Sequence of the first protein:
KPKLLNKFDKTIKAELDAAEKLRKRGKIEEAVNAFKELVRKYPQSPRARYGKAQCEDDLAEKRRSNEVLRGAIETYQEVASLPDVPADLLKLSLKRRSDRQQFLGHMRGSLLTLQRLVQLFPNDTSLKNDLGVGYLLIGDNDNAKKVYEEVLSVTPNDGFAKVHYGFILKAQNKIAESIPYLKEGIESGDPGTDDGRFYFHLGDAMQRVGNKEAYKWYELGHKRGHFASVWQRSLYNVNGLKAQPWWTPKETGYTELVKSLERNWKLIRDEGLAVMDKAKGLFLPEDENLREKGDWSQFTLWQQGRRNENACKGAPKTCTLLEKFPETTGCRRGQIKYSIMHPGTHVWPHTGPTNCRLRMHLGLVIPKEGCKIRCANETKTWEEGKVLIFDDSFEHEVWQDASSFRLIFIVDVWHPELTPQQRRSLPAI

Sequence of the second protein:
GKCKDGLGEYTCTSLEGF

The following describes two proteins that form a bound complex.

Residue-level contacts at the interface:
Residue Q303 in the first protein interacts with residue K15 in the second protein (closest heavy-atom distance 3.1 Å).
Residue L104 in the first protein contacts residue L28 in the second protein (closest heavy-atom distance 3.6 Å).
Residue D287 in the first protein is in contact with residue K17 in the second protein (closest heavy-atom distance 3.2 Å).
Residue A428 in the first protein interacts with residue C25 in the second protein (closest heavy-atom distance 4.1 Å).
Residue R359 in the first protein interacts with residue D18 in the second protein (closest heavy-atom distance 2.7 Å).
Residue T351 in the first protein interacts with residue L20 in the second protein (closest heavy-atom distance 4.0 Å).
Residue Y236 in the first protein contacts residue T24 in the second protein (closest heavy-atom distance 3.4 Å).
Residue E61 in the first protein interacts with residue F31 in the second protein (closest heavy-atom distance 3.6 Å).
Residue M107 in the first protein is in contact with residue L28 in the second protein (closest heavy-atom distance 3.5 Å).
Residue H350 in the first protein contacts residue D18 in the second protein (closest heavy-atom distance 3.5 Å).
Residue Q102 in the first protein interacts with residue L28 in the second protein (closest heavy-atom distance 3.4 Å).
Residue P353 in the first protein interacts with residue L20 in the second protein (closest heavy-atom distance 3.6 Å).
Residue E288 in the first protein is in contact with residue D18 in the second protein (closest heavy-atom distance 2.8 Å).
Residue F167 in the first protein contacts residue G21 in the second protein (closest heavy-atom distance 3.7 Å).
Residue F103 in the first protein interacts with residue L28 in the second protein (closest heavy-atom distance 3.6 Å).
Residue F167 in the first protein interacts with residue Y23 in the second protein (closest heavy-atom distance 3.6 Å).
Residue Q304 in the first protein is in contact with residue K15 in the second protein (closest heavy-atom distance 3.4 Å).
Residue L104 in the first protein interacts with residue G30 in the second protein (closest heavy-atom distance 3.6 Å).
Residue A60 in the first protein interacts with residue F31 in the second protein (closest heavy-atom distance 3.5 Å).
Residue Q298 in the first protein is in contact with residue D18 in the second protein (closest heavy-atom distance 3.2 Å).
Residue A428 in the first protein is in contact with residue T26 in the second protein (closest heavy-atom distance 3.9 Å).
Residue L137 in the first protein contacts residue Y23 in the second protein (closest heavy-atom distance 4.0 Å).
Residue F103 in the first protein is in contact with residue G30 in the second protein (closest heavy-atom distance 2.9 Å).
Residue R197 in the first protein interacts with residue Y23 in the second protein (closest heavy-atom distance 2.7 Å).
Residue H164 in the first protein contacts residue Y23 in the second protein (closest heavy-atom distance 2.8 Å).
Residue Y236 in the first protein contacts residue L20 in the second protein (closest heavy-atom distance 3.9 Å).
Residue E288 in the first protein interacts with residue C16 in the second protein (closest heavy-atom distance 3.6 Å).
Residue H201 in the first protein is in contact with residue L20 in the second protein (closest heavy-atom distance 3.0 Å).
Residue L137 in the first protein contacts residue T24 in the second protein (closest heavy-atom distance 3.9 Å).
Residue L136 in the first protein is in contact with residue Y23 in the second protein (closest heavy-atom distance 3.9 Å).
Residue R357 in the first protein is in contact with residue K17 in the second protein (closest heavy-atom distance 2.9 Å).
Residue G105 in the first protein contacts residue L28 in the second protein (closest heavy-atom distance 3.0 Å).
Residue Y236 in the first protein contacts residue T26 in the second protein (closest heavy-atom distance 3.7 Å).
Residue F200 in the first protein interacts with residue L20 in the second protein (closest heavy-atom distance 3.8 Å).
Residue L104 in the first protein is in contact with residue E29 in the second protein (closest heavy-atom distance 4.1 Å).
Residue I429 in the first protein is in contact with residue T26 in the second protein (closest heavy-atom distance 3.6 Å).
Residue R359 in the first protein interacts with residue K17 in the second protein (closest heavy-atom distance 3.8 Å).
Residue F103 in the first protein is in contact with residue F31 in the second protein (closest heavy-atom distance 3.7 Å).
Residue R64 in the first protein is in contact with residue F31 in the second protein (closest heavy-atom distance 3.7 Å).
Residue P353 in the first protein contacts residue K17 in the second protein (closest heavy-atom distance 4.0 Å).
Residue N66 in the first protein is in contact with residue F31 in the second protein (closest heavy-atom distance 2.8 Å).
Residue L290 in the first protein contacts residue D18 in the second protein (closest heavy-atom distance 3.8 Å).
Residue V133 in the first protein is in contact with residue Y23 in the second protein (closest heavy-atom distance 3.9 Å).
Residue N66 in the first protein interacts with residue G30 in the second protein (closest heavy-atom distance 3.6 Å).
Residue E288 in the first protein is in contact with residue K15 in the second protein (closest heavy-atom distance 3.8 Å).
Residue N66 in the first protein is in contact with residue E29 in the second protein (closest heavy-atom distance 3.7 Å).
Residue I429 in the first protein interacts with residue C16 in the second protein (closest heavy-atom distance 3.6 Å).
Residue Q335 in the first protein interacts with residue K17 in the second protein (closest heavy-atom distance 3.7 Å).
Residue Y236 in the first protein contacts residue C25 in the second protein (closest heavy-atom distance 2.8 Å).
Residue E288 in the first protein is in contact with residue K17 in the second protein (closest heavy-atom distance 3.0 Å).
Residue F167 in the first protein interacts with residue E22 in the second protein (closest heavy-atom distance 3.8 Å).
Residue S65 in the first protein is in contact with residue F31 in the second protein (closest heavy-atom distance 3.6 Å).
Residue K337 in the first protein contacts residue D18 in the second protein (closest heavy-atom distance 2.8 Å).
Residue E288 in the first protein contacts residue G19 in the second protein (closest heavy-atom distance 3.1 Å).
Residue G352 in the first protein contacts residue D18 in the second protein (closest heavy-atom distance 3.4 Å).
Residue L235 in the first protein interacts with residue L20 in the second protein (closest heavy-atom distance 3.7 Å).
Residue P353 in the first protein interacts with residue G19 in the second protein (closest heavy-atom distance 3.7 Å).
Residue T351 in the first protein is in contact with residue D18 in the second protein (closest heavy-atom distance 3.6 Å).
Residue T351 in the first protein contacts residue G19 in the second protein (closest heavy-atom distance 3.5 Å).
Residue P353 in the first protein is in contact with residue C16 in the second protein (closest heavy-atom distance 4.0 Å).